Sequence of chain B:
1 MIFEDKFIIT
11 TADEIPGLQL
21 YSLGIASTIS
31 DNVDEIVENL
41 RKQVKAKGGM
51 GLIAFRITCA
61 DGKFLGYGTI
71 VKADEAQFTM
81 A

This data describes a binding interaction between two proteins.

Contacts between the two chains:
Residue I57 in chain B interacts with residue L65 in chain A (closest heavy-atom distance 3.4 Å).
Residue I9 in chain B is in contact with residue T69 in chain A (closest heavy-atom distance 3.5 Å).
Residue I8 in chain B is in contact with residue S22 in chain A (closest heavy-atom distance 4.5 Å).
Residue I9 in chain B is in contact with residue I25 in chain A (closest heavy-atom distance 3.8 Å).
Residue T11 in chain B interacts with residue I25 in chain A (closest heavy-atom distance 3.3 Å).
Residue T11 in chain B interacts with residue Y67 in chain A (closest heavy-atom distance 3.4 Å).
Residue R56 in chain B interacts with residue Y67 in chain A (closest heavy-atom distance 2.8 Å).
Residue R56 in chain B contacts residue R56 in chain A (closest heavy-atom distance 3.5 Å).
Residue T11 in chain B contacts residue A54 in chain A (closest heavy-atom distance 4.1 Å).
Residue E4 in chain B contacts residue Y21 in chain A (closest heavy-atom distance 4.2 Å).
Residue C59 in chain B is in contact with residue F64 in chain A (closest heavy-atom distance 3.3 Å).
Residue T10 in chain B is in contact with residue I53 in chain A (closest heavy-atom distance 4.0 Å).
Residue D13 in chain B interacts with residue I53 in chain A (closest heavy-atom distance 4.4 Å).
Residue I57 in chain B is in contact with residue Y67 in chain A (closest heavy-atom distance 4.0 Å).
Residue R56 in chain B is in contact with residue L65 in chain A (closest heavy-atom distance 4.6 Å).
Residue D13 in chain B contacts residue E14 in chain A (closest heavy-atom distance 4.2 Å).
Residue T10 in chain B interacts with residue T69 in chain A (closest heavy-atom distance 3.5 Å).
Residue T11 in chain B contacts residue G68 in chain A (closest heavy-atom distance 3.5 Å).
Residue E14 in chain B is in contact with residue E14 in chain A (closest heavy-atom distance 2.6 Å).
Residue T58 in chain B contacts residue F64 in chain A (closest heavy-atom distance 4.4 Å).
Residue C59 in chain B interacts with residue L65 in chain A (closest heavy-atom distance 3.5 Å).
Residue T58 in chain B is in contact with residue L65 in chain A (closest heavy-atom distance 4.1 Å).
Residue F55 in chain B interacts with residue Y67 in chain A (closest heavy-atom distance 3.3 Å).
Residue F55 in chain B is in contact with residue I25 in chain A (closest heavy-atom distance 4.3 Å).
Residue T10 in chain B is in contact with residue I25 in chain A (closest heavy-atom distance 4.9 Å).
Residue I9 in chain B is in contact with residue G24 in chain A (closest heavy-atom distance 4.4 Å).
Residue A12 in chain B interacts with residue I53 in chain A (closest heavy-atom distance 4.2 Å).
Residue I9 in chain B contacts residue S22 in chain A (closest heavy-atom distance 3.6 Å).
Residue V33 in chain B interacts with residue S27 in chain A (closest heavy-atom distance 5.0 Å).
Residue T11 in chain B is in contact with residue I53 in chain A (closest heavy-atom distance 3.3 Å).
Residue T11 in chain B interacts with residue T69 in chain A (closest heavy-atom distance 2.1 Å).

Sequence of chain A:
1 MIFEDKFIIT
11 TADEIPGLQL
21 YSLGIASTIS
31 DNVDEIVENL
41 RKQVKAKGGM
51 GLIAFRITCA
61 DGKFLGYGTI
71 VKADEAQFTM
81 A